The following describes two proteins that form a bound complex.

Sequence of the first protein:
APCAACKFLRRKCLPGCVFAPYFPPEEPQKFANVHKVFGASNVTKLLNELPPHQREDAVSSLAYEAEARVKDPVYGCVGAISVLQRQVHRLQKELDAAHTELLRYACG

Interface contacts:
Residue V46 in the first protein interacts with residue F47 in the second protein (closest heavy-atom distance 3.5 Å).
Residue R78 in the first protein interacts with residue E74 in the second protein (closest heavy-atom distance 2.5 Å).
Residue H108 in the first protein is in contact with residue E103 in the second protein (closest heavy-atom distance 3.8 Å).
Residue K45 in the first protein is in contact with residue N51 in the second protein (closest heavy-atom distance 3.5 Å).
Residue G48 in the first protein contacts residue N51 in the second protein (closest heavy-atom distance 3.7 Å).
Residue V83 in the first protein contacts residue Q63 in the second protein (closest heavy-atom distance 3.4 Å).
Residue F47 in the first protein interacts with residue N51 in the second protein (closest heavy-atom distance 3.5 Å).
Residue N51 in the first protein is in contact with residue G48 in the second protein (closest heavy-atom distance 3.8 Å).
Residue I90 in the first protein interacts with residue I90 in the second protein (closest heavy-atom distance 3.7 Å).
Residue L71 in the first protein is in contact with residue R78 in the second protein (closest heavy-atom distance 3.3 Å).
Residue Y73 in the first protein is in contact with residue V87 in the second protein (closest heavy-atom distance 3.8 Å).
Residue Y84 in the first protein is in contact with residue S70 in the second protein (closest heavy-atom distance 3.4 Å).
Residue R78 in the first protein contacts residue L71 in the second protein (closest heavy-atom distance 3.6 Å).
Residue S70 in the first protein is in contact with residue R78 in the second protein (closest heavy-atom distance 3.2 Å).
Residue L111 in the first protein is in contact with residue E110 in the second protein (closest heavy-atom distance 3.4 Å).
Residue L111 in the first protein interacts with residue L111 in the second protein (closest heavy-atom distance 3.5 Å).
Residue K45 in the first protein contacts residue E58 in the second protein (closest heavy-atom distance 3.5 Å).
Residue N51 in the first protein contacts residue K45 in the second protein (closest heavy-atom distance 3.7 Å).
Residue Y73 in the first protein interacts with residue I90 in the second protein (closest heavy-atom distance 3.5 Å).
Residue V87 in the first protein contacts residue E74 in the second protein (closest heavy-atom distance 3.6 Å).
Residue N51 in the first protein contacts residue F47 in the second protein (closest heavy-atom distance 3.4 Å).
Residue D66 in the first protein is in contact with residue Y84 in the second protein (closest heavy-atom distance 2.9 Å).
Residue E74 in the first protein is in contact with residue E74 in the second protein (closest heavy-atom distance 2.7 Å).
Residue V97 in the first protein contacts residue V97 in the second protein (closest heavy-atom distance 3.6 Å).
Residue A107 in the first protein interacts with residue L111 in the second protein (closest heavy-atom distance 3.8 Å).
Residue V83 in the first protein interacts with residue A67 in the second protein (closest heavy-atom distance 3.4 Å).
Residue V46 in the first protein contacts residue N51 in the second protein (closest heavy-atom distance 3.3 Å).
Residue E103 in the first protein interacts with residue H108 in the second protein (closest heavy-atom distance 3.4 Å).
Residue V97 in the first protein contacts residue Q96 in the second protein (closest heavy-atom distance 3.7 Å).
Residue L93 in the first protein contacts residue L93 in the second protein (closest heavy-atom distance 3.8 Å).
Residue L100 in the first protein interacts with residue Q101 in the second protein (closest heavy-atom distance 3.6 Å).
Residue L104 in the first protein is in contact with residue L100 in the second protein (closest heavy-atom distance 3.8 Å).
Residue Q63 in the first protein contacts residue V83 in the second protein (closest heavy-atom distance 3.4 Å).
Residue V87 in the first protein interacts with residue Y73 in the second protein (closest heavy-atom distance 3.7 Å).
Residue S70 in the first protein is in contact with residue V83 in the second protein (closest heavy-atom distance 3.5 Å).
Residue Y114 in the first protein is in contact with residue Y114 in the second protein (closest heavy-atom distance 3.6 Å).
Residue C86 in the first protein is in contact with residue C86 in the second protein (closest heavy-atom distance 3.3 Å).
Residue V83 in the first protein contacts residue S70 in the second protein (closest heavy-atom distance 3.5 Å).
Residue F47 in the first protein is in contact with residue F47 in the second protein (closest heavy-atom distance 3.6 Å).
Residue R78 in the first protein contacts residue S70 in the second protein (closest heavy-atom distance 3.5 Å).
Residue Y84 in the first protein contacts residue E74 in the second protein (closest heavy-atom distance 3.7 Å).
Residue P82 in the first protein contacts residue L59 in the second protein (closest heavy-atom distance 3.8 Å).
Residue E74 in the first protein is in contact with residue R78 in the second protein (closest heavy-atom distance 3.1 Å).
Residue E110 in the first protein is in contact with residue L111 in the second protein (closest heavy-atom distance 3.3 Å).
Residue I90 in the first protein contacts residue Y73 in the second protein (closest heavy-atom distance 3.5 Å).
Residue C86 in the first protein interacts with residue I90 in the second protein (closest heavy-atom distance 3.8 Å).
Residue L111 in the first protein contacts residue Y114 in the second protein (closest heavy-atom distance 3.8 Å).
Residue E103 in the first protein interacts with residue L104 in the second protein (closest heavy-atom distance 3.8 Å).
Residue N51 in the first protein interacts with residue V46 in the second protein (closest heavy-atom distance 3.2 Å).
Residue S70 in the first protein is in contact with residue Y84 in the second protein (closest heavy-atom distance 3.5 Å).
Residue Y84 in the first protein interacts with residue D66 in the second protein (closest heavy-atom distance 2.4 Å).
Residue L104 in the first protein is in contact with residue L104 in the second protein (closest heavy-atom distance 3.5 Å).
Residue A67 in the first protein contacts residue V83 in the second protein (closest heavy-atom distance 3.4 Å).
Residue V87 in the first protein contacts residue S70 in the second protein (closest heavy-atom distance 3.8 Å).
Residue S70 in the first protein contacts residue V87 in the second protein (closest heavy-atom distance 3.6 Å).
Residue L100 in the first protein is in contact with residue L104 in the second protein (closest heavy-atom distance 3.6 Å).
Residue Q101 in the first protein interacts with residue L100 in the second protein (closest heavy-atom distance 3.6 Å).
Residue F47 in the first protein interacts with residue V46 in the second protein (closest heavy-atom distance 3.6 Å).
Residue C86 in the first protein interacts with residue E74 in the second protein (closest heavy-atom distance 3.8 Å).
Residue L104 in the first protein contacts residue E103 in the second protein (closest heavy-atom distance 3.5 Å).

Sequence of the second protein:
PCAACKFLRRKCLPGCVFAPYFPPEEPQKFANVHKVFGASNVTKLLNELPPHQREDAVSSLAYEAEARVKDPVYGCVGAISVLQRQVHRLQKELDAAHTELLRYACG